Sequence of chain B:
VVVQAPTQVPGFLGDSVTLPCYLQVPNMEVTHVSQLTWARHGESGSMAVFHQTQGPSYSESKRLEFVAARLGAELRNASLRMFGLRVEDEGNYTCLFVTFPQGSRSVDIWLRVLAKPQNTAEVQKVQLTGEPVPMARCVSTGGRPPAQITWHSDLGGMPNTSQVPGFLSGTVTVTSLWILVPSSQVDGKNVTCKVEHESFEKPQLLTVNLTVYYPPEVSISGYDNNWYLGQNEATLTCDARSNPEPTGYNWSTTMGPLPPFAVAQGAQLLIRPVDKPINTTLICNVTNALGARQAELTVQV

Sequence of chain A:
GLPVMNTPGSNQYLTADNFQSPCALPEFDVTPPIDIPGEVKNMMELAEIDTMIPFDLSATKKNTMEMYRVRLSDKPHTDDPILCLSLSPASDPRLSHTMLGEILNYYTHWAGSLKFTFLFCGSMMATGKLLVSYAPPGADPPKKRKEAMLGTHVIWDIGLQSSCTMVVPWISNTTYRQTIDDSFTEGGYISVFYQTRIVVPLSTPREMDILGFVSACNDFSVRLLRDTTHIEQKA

Interface contacts:
Residue G43 in chain B is in contact with residue A59 in chain A (closest heavy-atom distance 4.4 Å).
Residue S45 in chain B interacts with residue N63 in chain A (closest heavy-atom distance 4.6 Å).
Residue S45 in chain B interacts with residue K62 in chain A (closest heavy-atom distance 4.7 Å).

The following describes two proteins that form a bound complex.